The following describes two proteins that form a bound complex.

Interface contacts:
Residue I15 in chain A contacts residue I41 in chain B (closest heavy-atom distance 3.7 Å).
Residue T80 in chain A interacts with residue S62 in chain B (closest heavy-atom distance 3.2 Å).
Residue R19 in chain A interacts with residue V69 in chain B (closest heavy-atom distance 3.3 Å).
Residue A76 in chain A contacts residue Y51 in chain B (closest heavy-atom distance 3.5 Å).
Residue A79 in chain A contacts residue S62 in chain B (closest heavy-atom distance 3.3 Å).
Residue N205 in chain A interacts with residue S157 in chain B (closest heavy-atom distance 3.7 Å).
Residue L106 in chain A interacts with residue M50 in chain B (closest heavy-atom distance 3.6 Å).
Residue G77 in chain A is in contact with residue Y51 in chain B (closest heavy-atom distance 3.1 Å).
Residue S122 in chain A contacts residue D54 in chain B (closest heavy-atom distance 3.7 Å).
Residue K179 in chain A contacts residue E146 in chain B (closest heavy-atom distance 3.7 Å).
Residue V78 in chain A is in contact with residue T49 in chain B (closest heavy-atom distance 3.0 Å).
Residue R19 in chain A contacts residue K43 in chain B (closest heavy-atom distance 3.3 Å).
Residue L24 in chain A contacts residue N159 in chain B (closest heavy-atom distance 3.0 Å).
Residue R19 in chain A interacts with residue L256 in chain B (closest heavy-atom distance 3.9 Å).
Residue L18 in chain A is in contact with residue P42 in chain B (closest heavy-atom distance 3.4 Å).
Residue A76 in chain A is in contact with residue F52 in chain B (closest heavy-atom distance 3.2 Å).
Residue G175 in chain A is in contact with residue T153 in chain B (closest heavy-atom distance 3.6 Å).
Residue R19 in chain A interacts with residue R44 in chain B (closest heavy-atom distance 3.3 Å).
Residue A79 in chain A interacts with residue T60 in chain B (closest heavy-atom distance 3.4 Å).
Residue K179 in chain A is in contact with residue F183 in chain B (closest heavy-atom distance 3.8 Å).
Residue D101 in chain A is in contact with residue A47 in chain B (closest heavy-atom distance 3.7 Å).
Residue D101 in chain A contacts residue R44 in chain B (closest heavy-atom distance 3.7 Å).
Residue R19 in chain A contacts residue P42 in chain B (closest heavy-atom distance 3.2 Å).
Residue T75 in chain A interacts with residue V53 in chain B (closest heavy-atom distance 2.6 Å).
Residue V78 in chain A is in contact with residue S48 in chain B (closest heavy-atom distance 3.8 Å).
Residue R21 in chain A contacts residue A47 in chain B (closest heavy-atom distance 3.0 Å).
Residue S13 in chain A is in contact with residue V39 in chain B (closest heavy-atom distance 3.5 Å).
Residue G175 in chain A contacts residue V149 in chain B (closest heavy-atom distance 3.4 Å).
Residue I15 in chain A is in contact with residue D40 in chain B (closest heavy-atom distance 3.0 Å).
Residue D101 in chain A interacts with residue S48 in chain B (closest heavy-atom distance 3.2 Å).
Residue S13 in chain A interacts with residue N38 in chain B (closest heavy-atom distance 3.0 Å).
Residue L102 in chain A contacts residue S48 in chain B (closest heavy-atom distance 3.4 Å).
Residue F249 in chain A is in contact with residue V59 in chain B (closest heavy-atom distance 3.8 Å).
Residue S13 in chain A is in contact with residue D40 in chain B (closest heavy-atom distance 2.8 Å).
Residue A23 in chain A contacts residue N159 in chain B (closest heavy-atom distance 2.9 Å).
Residue P124 in chain A contacts residue F52 in chain B (closest heavy-atom distance 3.4 Å).
Residue G109 in chain A interacts with residue M50 in chain B (closest heavy-atom distance 3.6 Å).
Residue S187 in chain A interacts with residue V186 in chain B (closest heavy-atom distance 3.7 Å).
Residue S122 in chain A contacts residue F52 in chain B (closest heavy-atom distance 3.9 Å).
Residue T113 in chain A contacts residue F52 in chain B (closest heavy-atom distance 3.3 Å).
Residue I15 in chain A is in contact with residue P42 in chain B (closest heavy-atom distance 3.3 Å).
Residue M22 in chain A is in contact with residue A160 in chain B (closest heavy-atom distance 3.9 Å).
Residue K179 in chain A contacts residue D150 in chain B (closest heavy-atom distance 3.2 Å).
Residue A11 in chain A contacts residue N38 in chain B (closest heavy-atom distance 3.4 Å).
Residue L110 in chain A is in contact with residue M50 in chain B (closest heavy-atom distance 3.9 Å).
Residue R10 in chain A interacts with residue N38 in chain B (closest heavy-atom distance 3.0 Å).
Residue A81 in chain A contacts residue D63 in chain B (closest heavy-atom distance 3.8 Å).
Residue M22 in chain A contacts residue E260 in chain B (closest heavy-atom distance 3.8 Å).
Residue F14 in chain A interacts with residue D40 in chain B (closest heavy-atom distance 3.7 Å).
Residue T80 in chain A contacts residue D63 in chain B (closest heavy-atom distance 2.9 Å).
Residue M22 in chain A interacts with residue N258 in chain B (closest heavy-atom distance 3.8 Å).
Residue M22 in chain A is in contact with residue N159 in chain B (closest heavy-atom distance 3.3 Å).
Residue K178 in chain A interacts with residue E152 in chain B (closest heavy-atom distance 3.1 Å).
Residue R247 in chain A interacts with residue V59 in chain B (closest heavy-atom distance 3.5 Å).
Residue L17 in chain A is in contact with residue I41 in chain B (closest heavy-atom distance 3.0 Å).
Residue S105 in chain A contacts residue S48 in chain B (closest heavy-atom distance 2.7 Å).
Residue R19 in chain A contacts residue I41 in chain B (closest heavy-atom distance 3.3 Å).
Residue A79 in chain A is in contact with residue E61 in chain B (closest heavy-atom distance 3.3 Å).
Residue T75 in chain A is in contact with residue F52 in chain B (closest heavy-atom distance 3.8 Å).
Residue R19 in chain A interacts with residue R257 in chain B (closest heavy-atom distance 3.1 Å).

Sequence of chain A:
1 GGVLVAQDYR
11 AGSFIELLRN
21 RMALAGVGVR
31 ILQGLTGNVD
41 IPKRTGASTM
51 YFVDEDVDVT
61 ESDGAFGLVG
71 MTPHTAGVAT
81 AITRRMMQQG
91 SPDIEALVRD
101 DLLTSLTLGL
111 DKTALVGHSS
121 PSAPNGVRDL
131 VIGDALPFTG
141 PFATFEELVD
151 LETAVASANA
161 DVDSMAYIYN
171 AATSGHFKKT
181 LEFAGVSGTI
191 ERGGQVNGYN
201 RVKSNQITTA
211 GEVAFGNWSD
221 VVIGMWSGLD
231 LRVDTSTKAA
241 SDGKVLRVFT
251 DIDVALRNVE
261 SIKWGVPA

Sequence of chain B:
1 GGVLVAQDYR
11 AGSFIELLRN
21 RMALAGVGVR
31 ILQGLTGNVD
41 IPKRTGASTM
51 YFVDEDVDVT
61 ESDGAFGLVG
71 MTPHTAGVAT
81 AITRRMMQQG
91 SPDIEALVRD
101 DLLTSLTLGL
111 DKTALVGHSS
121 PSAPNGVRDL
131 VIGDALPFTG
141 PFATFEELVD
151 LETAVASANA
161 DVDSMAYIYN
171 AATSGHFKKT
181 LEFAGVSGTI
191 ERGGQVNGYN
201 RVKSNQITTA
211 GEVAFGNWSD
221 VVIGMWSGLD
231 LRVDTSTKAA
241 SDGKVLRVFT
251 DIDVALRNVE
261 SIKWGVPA